Sequence of the second protein:
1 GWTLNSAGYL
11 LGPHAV

Interface contacts:
Residue W91 in the first protein is in contact with residue N5 in the second protein (closest heavy-atom distance 4.1 Å).
Residue T84 in the first protein is in contact with residue N5 in the second protein (closest heavy-atom distance 4.5 Å).
Residue R184 in the first protein contacts residue L11 in the second protein (closest heavy-atom distance 3.4 Å).
Residue Q82 in the first protein is in contact with residue Y9 in the second protein (closest heavy-atom distance 3.6 Å).
Residue H102 in the first protein contacts residue Y9 in the second protein (closest heavy-atom distance 2.6 Å).
Residue L266 in the first protein is in contact with residue A7 in the second protein (closest heavy-atom distance 4.5 Å).
Residue H176 in the first protein contacts residue Y9 in the second protein (closest heavy-atom distance 3.6 Å).
Residue F264 in the first protein is in contact with residue L11 in the second protein (closest heavy-atom distance 4.7 Å).
Residue R274 in the first protein is in contact with residue Y9 in the second protein (closest heavy-atom distance 4.1 Å).
Residue P177 in the first protein is in contact with residue G8 in the second protein (closest heavy-atom distance 3.8 Å).
Residue P177 in the first protein interacts with residue G12 in the second protein (closest heavy-atom distance 4.4 Å).
Residue E24 in the first protein contacts residue G1 in the second protein (closest heavy-atom distance 4.0 Å).
Residue P177 in the first protein is in contact with residue Y9 in the second protein (closest heavy-atom distance 4.0 Å).
Residue Y271 in the first protein interacts with residue G1 in the second protein (closest heavy-atom distance 3.2 Å).
Residue R268 in the first protein contacts residue W2 in the second protein (closest heavy-atom distance 4.6 Å).
Residue T267 in the first protein interacts with residue W2 in the second protein (closest heavy-atom distance 3.1 Å).
Residue L266 in the first protein is in contact with residue V16 in the second protein (closest heavy-atom distance 4.0 Å).
Residue V259 in the first protein is in contact with residue L10 in the second protein (closest heavy-atom distance 3.9 Å).
Residue L266 in the first protein interacts with residue L11 in the second protein (closest heavy-atom distance 4.0 Å).
Residue Y86 in the first protein is in contact with residue S6 in the second protein (closest heavy-atom distance 3.1 Å).
Residue H176 in the first protein is in contact with residue L4 in the second protein (closest heavy-atom distance 4.1 Å).
Residue I85 in the first protein contacts residue N5 in the second protein (closest heavy-atom distance 3.6 Å).
Residue H176 in the first protein contacts residue N5 in the second protein (closest heavy-atom distance 3.1 Å).
Residue C175 in the first protein is in contact with residue Y9 in the second protein (closest heavy-atom distance 4.3 Å).
Residue R274 in the first protein is in contact with residue W2 in the second protein (closest heavy-atom distance 4.1 Å).
Residue H176 in the first protein interacts with residue G8 in the second protein (closest heavy-atom distance 3.5 Å).
Residue Y271 in the first protein contacts residue W2 in the second protein (closest heavy-atom distance 3.4 Å).
Residue G90 in the first protein interacts with residue N5 in the second protein (closest heavy-atom distance 3.6 Å).
Residue V174 in the first protein is in contact with residue N5 in the second protein (closest heavy-atom distance 4.2 Å).
Residue Y86 in the first protein interacts with residue T3 in the second protein (closest heavy-atom distance 5.0 Å).
Residue T270 in the first protein contacts residue W2 in the second protein (closest heavy-atom distance 4.4 Å).
Residue F264 in the first protein is in contact with residue L10 in the second protein (closest heavy-atom distance 3.4 Å).
Residue L88 in the first protein interacts with residue N5 in the second protein (closest heavy-atom distance 4.8 Å).
Residue R184 in the first protein interacts with residue L10 in the second protein (closest heavy-atom distance 3.2 Å).
Residue W179 in the first protein is in contact with residue P13 in the second protein (closest heavy-atom distance 4.9 Å).
Residue L169 in the first protein contacts residue H14 in the second protein (closest heavy-atom distance 5.0 Å).
Residue I85 in the first protein contacts residue Y9 in the second protein (closest heavy-atom distance 3.5 Å).
Residue F264 in the first protein contacts residue W2 in the second protein (closest heavy-atom distance 4.6 Å).
Residue L255 in the first protein interacts with residue L10 in the second protein (closest heavy-atom distance 4.9 Å).
Residue D89 in the first protein is in contact with residue N5 in the second protein (closest heavy-atom distance 3.2 Å).
Residue V259 in the first protein contacts residue L11 in the second protein (closest heavy-atom distance 4.2 Å).
Residue Y164 in the first protein is in contact with residue Y9 in the second protein (closest heavy-atom distance 3.6 Å).
Residue P177 in the first protein interacts with residue P13 in the second protein (closest heavy-atom distance 3.5 Å).
Residue L266 in the first protein is in contact with residue W2 in the second protein (closest heavy-atom distance 3.1 Å).
Residue R184 in the first protein is in contact with residue G12 in the second protein (closest heavy-atom distance 4.5 Å).
Residue R274 in the first protein contacts residue L10 in the second protein (closest heavy-atom distance 3.8 Å).
Residue I85 in the first protein is in contact with residue S6 in the second protein (closest heavy-atom distance 3.7 Å).
Residue A178 in the first protein contacts residue P13 in the second protein (closest heavy-atom distance 5.0 Å).
Residue I85 in the first protein interacts with residue T3 in the second protein (closest heavy-atom distance 3.9 Å).

The following describes two proteins that form a bound complex.

Sequence of the first protein:
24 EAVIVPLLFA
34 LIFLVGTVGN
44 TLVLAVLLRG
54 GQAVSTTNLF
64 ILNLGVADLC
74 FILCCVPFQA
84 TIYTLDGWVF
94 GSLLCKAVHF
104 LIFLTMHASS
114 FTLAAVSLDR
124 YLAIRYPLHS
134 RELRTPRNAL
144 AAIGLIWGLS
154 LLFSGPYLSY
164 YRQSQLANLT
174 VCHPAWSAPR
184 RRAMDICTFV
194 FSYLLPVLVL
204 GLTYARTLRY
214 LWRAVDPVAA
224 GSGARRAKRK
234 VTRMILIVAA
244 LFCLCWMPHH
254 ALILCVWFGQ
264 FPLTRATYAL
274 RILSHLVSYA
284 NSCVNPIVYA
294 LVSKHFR